This data describes a binding interaction between two proteins.

Residue-level contacts at the interface:
Residue G266 in the first protein contacts residue V11 in the second protein (closest heavy-atom distance 2.8 Å).
Residue G273 in the first protein interacts with residue A1 in the second protein (closest heavy-atom distance 3.8 Å).
Residue N267 in the first protein contacts residue K10 in the second protein (closest heavy-atom distance 4.0 Å).
Residue R166 in the first protein contacts residue T4 in the second protein (closest heavy-atom distance 3.0 Å).
Residue V168 in the first protein contacts residue T4 in the second protein (closest heavy-atom distance 2.8 Å).
Residue S270 in the first protein interacts with residue T6 in the second protein (closest heavy-atom distance 3.8 Å).
Residue V268 in the first protein interacts with residue G9 in the second protein (closest heavy-atom distance 2.7 Å).
Residue V170 in the first protein contacts residue V7 in the second protein (closest heavy-atom distance 3.6 Å).
Residue F276 in the first protein is in contact with residue D2 in the second protein (closest heavy-atom distance 2.9 Å).
Residue T171 in the first protein interacts with residue N8 in the second protein (closest heavy-atom distance 3.6 Å).
Residue V263 in the first protein is in contact with residue V11 in the second protein (closest heavy-atom distance 4.0 Å).
Residue A115 in the first protein interacts with residue D2 in the second protein (closest heavy-atom distance 3.7 Å).
Residue Q269 in the first protein is in contact with residue V7 in the second protein (closest heavy-atom distance 3.2 Å).
Residue L183 in the first protein contacts residue V3 in the second protein (closest heavy-atom distance 3.8 Å).
Residue L172 in the first protein interacts with residue V7 in the second protein (closest heavy-atom distance 3.4 Å).
Residue V223 in the first protein contacts residue V7 in the second protein (closest heavy-atom distance 4.0 Å).
Residue V268 in the first protein contacts residue N8 in the second protein (closest heavy-atom distance 3.5 Å).
Residue V268 in the first protein is in contact with residue V11 in the second protein (closest heavy-atom distance 3.9 Å).
Residue V274 in the first protein is in contact with residue V3 in the second protein (closest heavy-atom distance 2.9 Å).
Residue R166 in the first protein contacts residue D2 in the second protein (closest heavy-atom distance 3.4 Å).
Residue Y256 in the first protein contacts residue G9 in the second protein (closest heavy-atom distance 3.1 Å).
Residue V274 in the first protein is in contact with residue I5 in the second protein (closest heavy-atom distance 3.3 Å).
Residue Y175 in the first protein contacts residue K10 in the second protein (closest heavy-atom distance 2.8 Å).
Residue D167 in the first protein interacts with residue T4 in the second protein (closest heavy-atom distance 3.5 Å).
Residue V163 in the first protein contacts residue V3 in the second protein (closest heavy-atom distance 3.6 Å).
Residue T264 in the first protein interacts with residue V11 in the second protein (closest heavy-atom distance 3.8 Å).
Residue I272 in the first protein is in contact with residue T4 in the second protein (closest heavy-atom distance 3.8 Å).
Residue R166 in the first protein contacts residue V3 in the second protein (closest heavy-atom distance 3.5 Å).
Residue G266 in the first protein contacts residue K10 in the second protein (closest heavy-atom distance 3.4 Å).
Residue S270 in the first protein contacts residue V7 in the second protein (closest heavy-atom distance 3.0 Å).
Residue I271 in the first protein contacts residue T4 in the second protein (closest heavy-atom distance 3.5 Å).
Residue V168 in the first protein contacts residue I5 in the second protein (closest heavy-atom distance 3.3 Å).
Residue G273 in the first protein contacts residue V3 in the second protein (closest heavy-atom distance 3.4 Å).
Residue V168 in the first protein is in contact with residue V3 in the second protein (closest heavy-atom distance 3.7 Å).
Residue V268 in the first protein contacts residue V7 in the second protein (closest heavy-atom distance 3.8 Å).
Residue D174 in the first protein is in contact with residue V12 in the second protein (closest heavy-atom distance 3.1 Å).
Residue D174 in the first protein contacts residue K10 in the second protein (closest heavy-atom distance 3.5 Å).
Residue I272 in the first protein interacts with residue I5 in the second protein (closest heavy-atom distance 2.8 Å).
Residue V274 in the first protein contacts residue D2 in the second protein (closest heavy-atom distance 2.8 Å).
Residue S270 in the first protein is in contact with residue I5 in the second protein (closest heavy-atom distance 3.3 Å).
Residue I271 in the first protein interacts with residue T6 in the second protein (closest heavy-atom distance 3.4 Å).
Residue V170 in the first protein interacts with residue N8 in the second protein (closest heavy-atom distance 3.0 Å).
Residue T169 in the first protein interacts with residue T6 in the second protein (closest heavy-atom distance 3.5 Å).
Residue L172 in the first protein interacts with residue N8 in the second protein (closest heavy-atom distance 2.6 Å).
Residue A218 in the first protein interacts with residue V11 in the second protein (closest heavy-atom distance 3.7 Å).
Residue Y256 in the first protein interacts with residue K10 in the second protein (closest heavy-atom distance 2.9 Å).
Residue A265 in the first protein interacts with residue V12 in the second protein (closest heavy-atom distance 3.9 Å).
Residue A165 in the first protein interacts with residue V3 in the second protein (closest heavy-atom distance 3.1 Å).
Residue T275 in the first protein is in contact with residue D2 in the second protein (closest heavy-atom distance 3.7 Å).
Residue V274 in the first protein is in contact with residue A1 in the second protein (closest heavy-atom distance 3.5 Å).
Residue V168 in the first protein contacts residue T6 in the second protein (closest heavy-atom distance 2.8 Å).
Residue V170 in the first protein interacts with residue T6 in the second protein (closest heavy-atom distance 3.1 Å).
Residue G116 in the first protein interacts with residue D2 in the second protein (closest heavy-atom distance 3.8 Å).
Residue T275 in the first protein interacts with residue A1 in the second protein (closest heavy-atom distance 3.6 Å).
Residue V221 in the first protein interacts with residue V11 in the second protein (closest heavy-atom distance 3.8 Å).
Residue I271 in the first protein contacts residue I5 in the second protein (closest heavy-atom distance 3.5 Å).
Residue N267 in the first protein is in contact with residue G9 in the second protein (closest heavy-atom distance 3.6 Å).
Residue Q269 in the first protein is in contact with residue N8 in the second protein (closest heavy-atom distance 3.8 Å).
Residue A265 in the first protein contacts residue V11 in the second protein (closest heavy-atom distance 3.1 Å).
Residue Y175 in the first protein interacts with residue V11 in the second protein (closest heavy-atom distance 3.8 Å).

Sequence of the first protein:
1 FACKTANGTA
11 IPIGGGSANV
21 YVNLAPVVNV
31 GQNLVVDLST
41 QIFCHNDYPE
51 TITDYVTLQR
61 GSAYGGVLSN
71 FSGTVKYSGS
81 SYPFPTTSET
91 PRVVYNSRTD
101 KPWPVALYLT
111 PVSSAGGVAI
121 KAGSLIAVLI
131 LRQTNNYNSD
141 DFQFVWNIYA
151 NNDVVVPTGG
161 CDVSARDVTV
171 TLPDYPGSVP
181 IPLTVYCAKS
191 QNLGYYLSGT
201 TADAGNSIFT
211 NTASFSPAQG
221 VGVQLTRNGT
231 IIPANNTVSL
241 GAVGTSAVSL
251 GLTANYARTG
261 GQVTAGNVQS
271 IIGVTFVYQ

Sequence of the second protein:
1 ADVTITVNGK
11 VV